Sequence of the second protein:
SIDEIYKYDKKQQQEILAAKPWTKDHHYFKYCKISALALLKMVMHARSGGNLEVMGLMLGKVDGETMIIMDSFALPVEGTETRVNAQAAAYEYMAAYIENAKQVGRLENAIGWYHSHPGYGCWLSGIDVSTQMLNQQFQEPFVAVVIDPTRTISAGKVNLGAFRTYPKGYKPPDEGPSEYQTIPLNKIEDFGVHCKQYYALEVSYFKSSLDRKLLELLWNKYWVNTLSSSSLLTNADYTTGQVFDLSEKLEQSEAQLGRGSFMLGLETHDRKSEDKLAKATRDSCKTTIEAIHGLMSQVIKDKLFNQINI

The following describes two proteins that form a bound complex.

Sequence of the first protein:
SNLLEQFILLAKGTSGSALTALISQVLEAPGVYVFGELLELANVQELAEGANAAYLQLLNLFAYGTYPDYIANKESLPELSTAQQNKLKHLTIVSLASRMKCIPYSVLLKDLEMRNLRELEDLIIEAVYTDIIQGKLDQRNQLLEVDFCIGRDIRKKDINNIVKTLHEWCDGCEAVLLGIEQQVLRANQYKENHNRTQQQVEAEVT

Contacts between the two chains:
Residue L250 in the second protein contacts residue I180 in the first protein (closest heavy-atom distance 4.2 Å).
Residue M319 in the second protein interacts with residue V184 in the first protein (closest heavy-atom distance 4.4 Å).
Residue N332 in the second protein is in contact with residue E168 in the first protein (closest heavy-atom distance 1.7 Å).
Residue N332 in the second protein is in contact with residue C173 in the first protein (closest heavy-atom distance 4.3 Å).
Residue N332 in the second protein is in contact with residue W169 in the first protein (closest heavy-atom distance 2.9 Å).
Residue I331 in the second protein interacts with residue L177 in the first protein (closest heavy-atom distance 4.6 Å).
Residue Q330 in the second protein contacts residue V176 in the first protein (closest heavy-atom distance 3.8 Å).
Residue L327 in the second protein is in contact with residue G172 in the first protein (closest heavy-atom distance 4.3 Å).
Residue I331 in the second protein is in contact with residue E168 in the first protein (closest heavy-atom distance 4.1 Å).
Residue I333 in the second protein is in contact with residue T165 in the first protein (closest heavy-atom distance 3.2 Å).
Residue I333 in the second protein interacts with residue L166 in the first protein (closest heavy-atom distance 4.5 Å).
Residue K326 in the second protein contacts residue I180 in the first protein (closest heavy-atom distance 4.2 Å).
Residue N332 in the second protein contacts residue G172 in the first protein (closest heavy-atom distance 2.0 Å).
Residue I331 in the second protein interacts with residue C173 in the first protein (closest heavy-atom distance 1.4 Å).
Residue I333 in the second protein contacts residue E168 in the first protein (closest heavy-atom distance 3.6 Å).
Residue I323 in the second protein contacts residue V176 in the first protein (closest heavy-atom distance 4.8 Å).
Residue L327 in the second protein interacts with residue E174 in the first protein (closest heavy-atom distance 3.8 Å).
Residue I333 in the second protein contacts residue C170 in the first protein (closest heavy-atom distance 4.6 Å).
Residue K324 in the second protein is in contact with residue L177 in the first protein (closest heavy-atom distance 5.0 Å).
Residue K180 in the second protein interacts with residue N195 in the first protein (closest heavy-atom distance 5.0 Å).
Residue K326 in the second protein interacts with residue C173 in the first protein (closest heavy-atom distance 4.2 Å).
Residue K326 in the second protein contacts residue L177 in the first protein (closest heavy-atom distance 4.2 Å).
Residue L327 in the second protein interacts with residue L177 in the first protein (closest heavy-atom distance 1.5 Å).
Residue I331 in the second protein interacts with residue E174 in the first protein (closest heavy-atom distance 3.3 Å).
Residue N332 in the second protein contacts residue D171 in the first protein (closest heavy-atom distance 2.2 Å).
Residue I331 in the second protein interacts with residue A175 in the first protein (closest heavy-atom distance 4.1 Å).
Residue N332 in the second protein contacts residue H167 in the first protein (closest heavy-atom distance 4.6 Å).
Residue I323 in the second protein contacts residue I180 in the first protein (closest heavy-atom distance 2.0 Å).
Residue M319 in the second protein interacts with residue I180 in the first protein (closest heavy-atom distance 4.9 Å).
Residue I331 in the second protein contacts residue W169 in the first protein (closest heavy-atom distance 2.4 Å).
Residue I331 in the second protein is in contact with residue C170 in the first protein (closest heavy-atom distance 3.3 Å).
Residue I331 in the second protein is in contact with residue V176 in the first protein (closest heavy-atom distance 3.8 Å).
Residue L250 in the second protein contacts residue L177 in the first protein (closest heavy-atom distance 2.1 Å).
Residue I331 in the second protein is in contact with residue G172 in the first protein (closest heavy-atom distance 1.4 Å).
Residue I331 in the second protein contacts residue D171 in the first protein (closest heavy-atom distance 2.7 Å).
Residue L327 in the second protein interacts with residue V176 in the first protein (closest heavy-atom distance 4.3 Å).
Residue I333 in the second protein interacts with residue W169 in the first protein (closest heavy-atom distance 1.8 Å).
Residue Q330 in the second protein contacts residue G172 in the first protein (closest heavy-atom distance 4.0 Å).
Residue Q330 in the second protein is in contact with residue C173 in the first protein (closest heavy-atom distance 4.8 Å).
Residue K326 in the second protein contacts residue V176 in the first protein (closest heavy-atom distance 1.9 Å).
Residue I323 in the second protein contacts residue L177 in the first protein (closest heavy-atom distance 2.9 Å).
Residue L327 in the second protein interacts with residue C173 in the first protein (closest heavy-atom distance 1.9 Å).
Residue K326 in the second protein interacts with residue G172 in the first protein (closest heavy-atom distance 3.6 Å).
Residue N332 in the second protein is in contact with residue C170 in the first protein (closest heavy-atom distance 4.2 Å).